Sequence of chain B:
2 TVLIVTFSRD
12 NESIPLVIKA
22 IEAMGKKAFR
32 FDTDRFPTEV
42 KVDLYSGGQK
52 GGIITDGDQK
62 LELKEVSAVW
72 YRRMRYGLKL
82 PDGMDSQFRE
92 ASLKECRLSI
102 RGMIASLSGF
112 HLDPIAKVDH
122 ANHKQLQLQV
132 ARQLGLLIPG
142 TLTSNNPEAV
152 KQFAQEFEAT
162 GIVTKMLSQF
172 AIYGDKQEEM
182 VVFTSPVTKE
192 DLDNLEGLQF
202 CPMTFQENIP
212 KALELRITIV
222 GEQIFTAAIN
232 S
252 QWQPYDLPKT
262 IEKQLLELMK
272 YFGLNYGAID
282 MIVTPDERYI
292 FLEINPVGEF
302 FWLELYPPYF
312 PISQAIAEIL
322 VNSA

Contacts between the two chains:
Residue M204 in chain B interacts with residue F18 in chain A (closest heavy-atom distance 4.1 Å).
Residue G198 in chain B interacts with residue F14 in chain A (closest heavy-atom distance 3.0 Å).
Residue D192 in chain B contacts residue F14 in chain A (closest heavy-atom distance 3.9 Å).
Residue F171 in chain B is in contact with residue L19 in chain A (closest heavy-atom distance 4.9 Å).
Residue M181 in chain B contacts residue S20 in chain A (closest heavy-atom distance 3.4 Å).
Residue V182 in chain B interacts with residue V21 in chain A (closest heavy-atom distance 4.8 Å).
Residue V183 in chain B is in contact with residue L19 in chain A (closest heavy-atom distance 3.6 Å).
Residue G198 in chain B interacts with residue L12 in chain A (closest heavy-atom distance 3.9 Å).
Residue T165 in chain B interacts with residue F18 in chain A (closest heavy-atom distance 3.8 Å).
Residue F206 in chain B interacts with residue F14 in chain A (closest heavy-atom distance 3.8 Å).
Residue M204 in chain B is in contact with residue F15 in chain A (closest heavy-atom distance 3.7 Å).
Residue C202 in chain B contacts residue F15 in chain A (closest heavy-atom distance 3.5 Å).
Residue L196 in chain B contacts residue F14 in chain A (closest heavy-atom distance 3.5 Å).
Residue F184 in chain B interacts with residue F18 in chain A (closest heavy-atom distance 4.6 Å).
Residue M181 in chain B interacts with residue S22 in chain A (closest heavy-atom distance 4.8 Å).
Residue P187 in chain B interacts with residue F18 in chain A (closest heavy-atom distance 3.9 Å).
Residue E180 in chain B contacts residue S20 in chain A (closest heavy-atom distance 4.4 Å).
Residue F184 in chain B contacts residue S22 in chain A (closest heavy-atom distance 4.7 Å).
Residue F171 in chain B is in contact with residue F15 in chain A (closest heavy-atom distance 4.0 Å).
Residue I173 in chain B interacts with residue L19 in chain A (closest heavy-atom distance 4.4 Å).
Residue G198 in chain B contacts residue P13 in chain A (closest heavy-atom distance 3.6 Å).
Residue E191 in chain B is in contact with residue R17 in chain A (closest heavy-atom distance 3.8 Å).
Residue V182 in chain B is in contact with residue S22 in chain A (closest heavy-atom distance 4.3 Å).
Residue V182 in chain B is in contact with residue F18 in chain A (closest heavy-atom distance 4.2 Å).
Residue N195 in chain B contacts residue F14 in chain A (closest heavy-atom distance 3.1 Å).
Residue V188 in chain B interacts with residue F18 in chain A (closest heavy-atom distance 4.7 Å).
Residue M181 in chain B contacts residue L19 in chain A (closest heavy-atom distance 3.9 Å).
Residue V183 in chain B interacts with residue F18 in chain A (closest heavy-atom distance 3.9 Å).
Residue F184 in chain B contacts residue S20 in chain A (closest heavy-atom distance 3.1 Å).
Residue C202 in chain B is in contact with residue P13 in chain A (closest heavy-atom distance 3.8 Å).
Residue D192 in chain B interacts with residue R17 in chain A (closest heavy-atom distance 2.8 Å).
Residue F201 in chain B interacts with residue P13 in chain A (closest heavy-atom distance 3.9 Å).
Residue D192 in chain B is in contact with residue F18 in chain A (closest heavy-atom distance 3.5 Å).
Residue N195 in chain B interacts with residue R17 in chain A (closest heavy-atom distance 3.2 Å).
Residue I173 in chain B contacts residue F15 in chain A (closest heavy-atom distance 4.4 Å).
Residue E180 in chain B contacts residue V21 in chain A (closest heavy-atom distance 4.0 Å).
Residue L199 in chain B is in contact with residue F14 in chain A (closest heavy-atom distance 3.6 Å).
Residue F201 in chain B contacts residue L12 in chain A (closest heavy-atom distance 3.1 Å).
Residue S186 in chain B contacts residue F18 in chain A (closest heavy-atom distance 4.0 Å).
Residue V183 in chain B contacts residue F15 in chain A (closest heavy-atom distance 3.9 Å).
Residue C202 in chain B is in contact with residue F14 in chain A (closest heavy-atom distance 4.4 Å).
Residue V182 in chain B contacts residue S20 in chain A (closest heavy-atom distance 2.7 Å).
Residue V183 in chain B interacts with residue S20 in chain A (closest heavy-atom distance 4.7 Å).
Residue F184 in chain B interacts with residue V21 in chain A (closest heavy-atom distance 4.4 Å).
Residue E180 in chain B is in contact with residue S22 in chain A (closest heavy-atom distance 3.1 Å).
Residue M204 in chain B interacts with residue F14 in chain A (closest heavy-atom distance 3.6 Å).
Residue V182 in chain B interacts with residue L19 in chain A (closest heavy-atom distance 4.1 Å).
Residue M181 in chain B contacts residue V21 in chain A (closest heavy-atom distance 4.8 Å).
Residue F201 in chain B is in contact with residue A11 in chain A (closest heavy-atom distance 4.5 Å).
Residue M167 in chain B contacts residue F15 in chain A (closest heavy-atom distance 3.8 Å).

The following describes two proteins that form a bound complex.

Sequence of chain A:
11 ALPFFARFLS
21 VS